Sequence of the second protein:
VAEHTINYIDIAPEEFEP

Contacts between the two chains:
Residue S90 in the first protein interacts with residue I21 in the second protein (closest heavy-atom distance 2.7 Å).
Residue N92 in the first protein is in contact with residue N22 in the second protein (closest heavy-atom distance 2.9 Å).
Residue T89 in the first protein contacts residue A17 in the second protein (closest heavy-atom distance 3.8 Å).
Residue N59 in the first protein contacts residue F31 in the second protein (closest heavy-atom distance 4.2 Å).
Residue L57 in the first protein contacts residue A27 in the second protein (closest heavy-atom distance 4.1 Å).
Residue W168 in the first protein is in contact with residue I24 in the second protein (closest heavy-atom distance 4.0 Å).
Residue N92 in the first protein interacts with residue T20 in the second protein (closest heavy-atom distance 3.3 Å).
Residue S167 in the first protein is in contact with residue Y23 in the second protein (closest heavy-atom distance 3.9 Å).
Residue E169 in the first protein is in contact with residue I24 in the second protein (closest heavy-atom distance 3.6 Å).
Residue S90 in the first protein contacts residue H19 in the second protein (closest heavy-atom distance 2.8 Å).
Residue W166 in the first protein contacts residue D25 in the second protein (closest heavy-atom distance 4.3 Å).
Residue K65 in the first protein interacts with residue Y23 in the second protein (closest heavy-atom distance 3.7 Å).
Residue F63 in the first protein is in contact with residue P28 in the second protein (closest heavy-atom distance 4.0 Å).
Residue F63 in the first protein contacts residue A27 in the second protein (closest heavy-atom distance 3.7 Å).
Residue S167 in the first protein is in contact with residue I24 in the second protein (closest heavy-atom distance 3.6 Å).
Residue F63 in the first protein is in contact with residue F31 in the second protein (closest heavy-atom distance 3.8 Å).
Residue V73 in the first protein is in contact with residue I21 in the second protein (closest heavy-atom distance 3.9 Å).
Residue S90 in the first protein is in contact with residue A17 in the second protein (closest heavy-atom distance 3.3 Å).
Residue S7 in the first protein interacts with residue E30 in the second protein (closest heavy-atom distance 2.9 Å).
Residue S170 in the first protein is in contact with residue E32 in the second protein (closest heavy-atom distance 3.6 Å).
Residue T89 in the first protein is in contact with residue H19 in the second protein (closest heavy-atom distance 3.2 Å).
Residue W166 in the first protein contacts residue I21 in the second protein (closest heavy-atom distance 4.0 Å).
Residue P93 in the first protein interacts with residue I24 in the second protein (closest heavy-atom distance 3.9 Å).
Residue W168 in the first protein is in contact with residue D25 in the second protein (closest heavy-atom distance 3.1 Å).
Residue V73 in the first protein contacts residue H19 in the second protein (closest heavy-atom distance 3.5 Å).
Residue V91 in the first protein interacts with residue I24 in the second protein (closest heavy-atom distance 4.0 Å).
Residue S167 in the first protein is in contact with residue D25 in the second protein (closest heavy-atom distance 2.8 Å).
Residue D71 in the first protein interacts with residue Y23 in the second protein (closest heavy-atom distance 3.8 Å).
Residue Y15 in the first protein contacts residue F31 in the second protein (closest heavy-atom distance 3.5 Å).
Residue E169 in the first protein interacts with residue D25 in the second protein (closest heavy-atom distance 3.0 Å).
Residue L99 in the first protein interacts with residue I21 in the second protein (closest heavy-atom distance 4.3 Å).
Residue N59 in the first protein contacts residue P33 in the second protein (closest heavy-atom distance 4.1 Å).
Residue H97 in the first protein interacts with residue I24 in the second protein (closest heavy-atom distance 3.3 Å).
Residue V91 in the first protein interacts with residue I21 in the second protein (closest heavy-atom distance 3.5 Å).
Residue L57 in the first protein contacts residue F31 in the second protein (closest heavy-atom distance 3.2 Å).
Residue T88 in the first protein contacts residue E18 in the second protein (closest heavy-atom distance 2.8 Å).
Residue S7 in the first protein interacts with residue F31 in the second protein (closest heavy-atom distance 3.6 Å).
Residue R55 in the first protein contacts residue A27 in the second protein (closest heavy-atom distance 3.5 Å).
Residue R55 in the first protein is in contact with residue D25 in the second protein (closest heavy-atom distance 3.4 Å).
Residue R55 in the first protein is in contact with residue I26 in the second protein (closest heavy-atom distance 4.0 Å).
Residue T87 in the first protein is in contact with residue E18 in the second protein (closest heavy-atom distance 3.1 Å).
Residue S167 in the first protein interacts with residue I21 in the second protein (closest heavy-atom distance 4.0 Å).
Residue Y148 in the first protein contacts residue A17 in the second protein (closest heavy-atom distance 3.9 Å).
Residue S90 in the first protein contacts residue T20 in the second protein (closest heavy-atom distance 3.3 Å).
Residue T88 in the first protein is in contact with residue H19 in the second protein (closest heavy-atom distance 3.1 Å).
Residue L4 in the first protein is in contact with residue P28 in the second protein (closest heavy-atom distance 3.9 Å).
Residue E169 in the first protein interacts with residue I26 in the second protein (closest heavy-atom distance 3.8 Å).
Residue N92 in the first protein is in contact with residue I21 in the second protein (closest heavy-atom distance 2.9 Å).
Residue T89 in the first protein contacts residue I21 in the second protein (closest heavy-atom distance 3.6 Å).
Residue L57 in the first protein contacts residue E32 in the second protein (closest heavy-atom distance 3.6 Å).
Residue T165 in the first protein interacts with residue I21 in the second protein (closest heavy-atom distance 3.6 Å).
Residue N92 in the first protein is in contact with residue I24 in the second protein (closest heavy-atom distance 3.6 Å).
Residue P5 in the first protein interacts with residue F31 in the second protein (closest heavy-atom distance 3.5 Å).
Residue D71 in the first protein interacts with residue I21 in the second protein (closest heavy-atom distance 4.2 Å).
Residue T88 in the first protein is in contact with residue A17 in the second protein (closest heavy-atom distance 3.5 Å).
Residue T87 in the first protein is in contact with residue H19 in the second protein (closest heavy-atom distance 3.2 Å).
Residue K65 in the first protein contacts residue D25 in the second protein (closest heavy-atom distance 2.7 Å).
Residue I67 in the first protein interacts with residue Y23 in the second protein (closest heavy-atom distance 4.0 Å).
Residue I67 in the first protein contacts residue D25 in the second protein (closest heavy-atom distance 3.9 Å).
Residue S58 in the first protein contacts residue E32 in the second protein (closest heavy-atom distance 3.3 Å).

This data describes a binding interaction between two proteins.

Sequence of the first protein:
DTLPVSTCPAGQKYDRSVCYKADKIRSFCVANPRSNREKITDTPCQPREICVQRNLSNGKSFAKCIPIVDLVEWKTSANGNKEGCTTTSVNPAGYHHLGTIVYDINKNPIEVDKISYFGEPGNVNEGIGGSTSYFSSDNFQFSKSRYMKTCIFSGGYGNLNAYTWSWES